This data describes a binding interaction between two proteins.

Sequence of the first protein:
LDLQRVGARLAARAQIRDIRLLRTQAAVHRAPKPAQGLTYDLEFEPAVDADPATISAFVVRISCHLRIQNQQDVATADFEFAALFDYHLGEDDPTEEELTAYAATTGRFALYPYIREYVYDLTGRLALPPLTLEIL

Sequence of the second protein:
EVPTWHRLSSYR

Contacts between the two chains:
Residue R32 in the first protein interacts with residue T4 in the second protein (closest heavy-atom distance 4.8 Å).
Residue D30 in the first protein contacts residue W5 in the second protein (closest heavy-atom distance 2.8 Å).
Residue D61 in the first protein interacts with residue V2 in the second protein (closest heavy-atom distance 3.8 Å).
Residue L111 in the first protein is in contact with residue T4 in the second protein (closest heavy-atom distance 3.6 Å).
Residue A110 in the first protein interacts with residue W5 in the second protein (closest heavy-atom distance 4.2 Å).
Residue A109 in the first protein contacts residue W5 in the second protein (closest heavy-atom distance 3.7 Å).
Residue V71 in the first protein is in contact with residue P3 in the second protein (closest heavy-atom distance 3.8 Å).
Residue R32 in the first protein interacts with residue P3 in the second protein (closest heavy-atom distance 4.1 Å).
Residue F70 in the first protein interacts with residue V2 in the second protein (closest heavy-atom distance 4.0 Å).
Residue D61 in the first protein contacts residue P3 in the second protein (closest heavy-atom distance 3.5 Å).
Residue V71 in the first protein is in contact with residue T4 in the second protein (closest heavy-atom distance 4.5 Å).
Residue D63 in the first protein interacts with residue V2 in the second protein (closest heavy-atom distance 3.5 Å).
Residue I67 in the first protein interacts with residue V2 in the second protein (closest heavy-atom distance 3.6 Å).
Residue A69 in the first protein contacts residue T4 in the second protein (closest heavy-atom distance 4.9 Å).
Residue A62 in the first protein contacts residue V2 in the second protein (closest heavy-atom distance 3.6 Å).
Residue L111 in the first protein interacts with residue W5 in the second protein (closest heavy-atom distance 3.6 Å).
Residue V71 in the first protein interacts with residue W5 in the second protein (closest heavy-atom distance 4.3 Å).
Residue V71 in the first protein interacts with residue V2 in the second protein (closest heavy-atom distance 3.9 Å).
Residue I31 in the first protein interacts with residue W5 in the second protein (closest heavy-atom distance 3.9 Å).
Residue I67 in the first protein interacts with residue T4 in the second protein (closest heavy-atom distance 3.8 Å).
Residue D30 in the first protein is in contact with residue R7 in the second protein (closest heavy-atom distance 3.1 Å).
Residue A69 in the first protein contacts residue V2 in the second protein (closest heavy-atom distance 4.0 Å).
Residue R32 in the first protein interacts with residue W5 in the second protein (closest heavy-atom distance 3.5 Å).
Residue R32 in the first protein interacts with residue R7 in the second protein (closest heavy-atom distance 4.2 Å).
Residue D61 in the first protein contacts residue E1 in the second protein (closest heavy-atom distance 4.5 Å).
Residue I31 in the first protein contacts residue R7 in the second protein (closest heavy-atom distance 2.8 Å).